The following describes two proteins that form a bound complex.

Contacts between the two chains:
Residue D77 in chain B is in contact with residue L8 in chain A (closest heavy-atom distance 4.8 Å).
Residue W167 in chain B interacts with residue E1 in chain A (closest heavy-atom distance 3.0 Å).
Residue Q155 in chain B is in contact with residue I5 in chain A (closest heavy-atom distance 3.3 Å).
Residue V67 in chain B is in contact with residue L2 in chain A (closest heavy-atom distance 3.5 Å).
Residue Y159 in chain B contacts residue A3 in chain A (closest heavy-atom distance 3.4 Å).
Residue Y84 in chain B is in contact with residue V10 in chain A (closest heavy-atom distance 2.9 Å).
Residue Y99 in chain B interacts with residue L2 in chain A (closest heavy-atom distance 3.5 Å).
Residue K146 in chain B is in contact with residue V10 in chain A (closest heavy-atom distance 3.0 Å).
Residue L81 in chain B contacts residue V10 in chain A (closest heavy-atom distance 4.0 Å).
Residue V152 in chain B contacts residue L8 in chain A (closest heavy-atom distance 3.7 Å).
Residue Y59 in chain B is in contact with residue E1 in chain A (closest heavy-atom distance 3.7 Å).
Residue K66 in chain B interacts with residue A4 in chain A (closest heavy-atom distance 4.0 Å).
Residue M45 in chain B interacts with residue L2 in chain A (closest heavy-atom distance 3.5 Å).
Residue E63 in chain B contacts residue E1 in chain A (closest heavy-atom distance 3.1 Å).
Residue W147 in chain B is in contact with residue V10 in chain A (closest heavy-atom distance 3.9 Å).
Residue T73 in chain B is in contact with residue L8 in chain A (closest heavy-atom distance 4.9 Å).
Residue V76 in chain B contacts residue T9 in chain A (closest heavy-atom distance 3.9 Å).
Residue H70 in chain B is in contact with residue A3 in chain A (closest heavy-atom distance 3.3 Å).
Residue Y123 in chain B interacts with residue V10 in chain A (closest heavy-atom distance 4.3 Å).
Residue M5 in chain B contacts residue E1 in chain A (closest heavy-atom distance 4.0 Å).
Residue R97 in chain B is in contact with residue I7 in chain A (closest heavy-atom distance 3.9 Å).
Residue H114 in chain B is in contact with residue I7 in chain A (closest heavy-atom distance 4.1 Å).
Residue L156 in chain B contacts residue I5 in chain A (closest heavy-atom distance 4.1 Å).
Residue L156 in chain B contacts residue G6 in chain A (closest heavy-atom distance 3.6 Å).
Residue A150 in chain B is in contact with residue L8 in chain A (closest heavy-atom distance 3.5 Å).
Residue Y99 in chain B is in contact with residue I7 in chain A (closest heavy-atom distance 3.6 Å).
Residue T142 in chain B interacts with residue V10 in chain A (closest heavy-atom distance 4.9 Å).
Residue L156 in chain B interacts with residue I7 in chain A (closest heavy-atom distance 4.5 Å).
Residue Y116 in chain B contacts residue V10 in chain A (closest heavy-atom distance 3.6 Å).
Residue W147 in chain B is in contact with residue T9 in chain A (closest heavy-atom distance 3.0 Å).
Residue T143 in chain B contacts residue V10 in chain A (closest heavy-atom distance 2.7 Å).
Residue K66 in chain B interacts with residue E1 in chain A (closest heavy-atom distance 3.2 Å).
Residue D77 in chain B is in contact with residue V10 in chain A (closest heavy-atom distance 3.0 Å).
Residue R97 in chain B contacts residue L8 in chain A (closest heavy-atom distance 4.3 Å).
Residue Y171 in chain B is in contact with residue E1 in chain A (closest heavy-atom distance 2.8 Å).
Residue Y7 in chain B is in contact with residue L2 in chain A (closest heavy-atom distance 3.5 Å).
Residue H70 in chain B is in contact with residue L2 in chain A (closest heavy-atom distance 4.2 Å).
Residue A158 in chain B is in contact with residue I5 in chain A (closest heavy-atom distance 4.4 Å).
Residue K146 in chain B interacts with residue L8 in chain A (closest heavy-atom distance 4.9 Å).
Residue T80 in chain B is in contact with residue V10 in chain A (closest heavy-atom distance 3.7 Å).
Residue H114 in chain B is in contact with residue G6 in chain A (closest heavy-atom distance 4.6 Å).
Residue F9 in chain B is in contact with residue L2 in chain A (closest heavy-atom distance 3.6 Å).
Residue K146 in chain B is in contact with residue T9 in chain A (closest heavy-atom distance 4.8 Å).
Residue T73 in chain B is in contact with residue I7 in chain A (closest heavy-atom distance 4.1 Å).
Residue Y99 in chain B is in contact with residue A3 in chain A (closest heavy-atom distance 3.0 Å).
Residue K66 in chain B is in contact with residue L2 in chain A (closest heavy-atom distance 2.9 Å).
Residue V152 in chain B interacts with residue G6 in chain A (closest heavy-atom distance 3.4 Å).
Residue Y159 in chain B is in contact with residue I5 in chain A (closest heavy-atom distance 4.4 Å).
Residue Q155 in chain B contacts residue G6 in chain A (closest heavy-atom distance 3.0 Å).
Residue Y7 in chain B interacts with residue E1 in chain A (closest heavy-atom distance 3.0 Å).
Residue H70 in chain B interacts with residue I7 in chain A (closest heavy-atom distance 3.8 Å).
Residue W147 in chain B contacts residue L8 in chain A (closest heavy-atom distance 3.4 Å).
Residue T73 in chain B contacts residue T9 in chain A (closest heavy-atom distance 3.7 Å).
Residue K66 in chain B contacts residue A3 in chain A (closest heavy-atom distance 3.9 Å).
Residue D77 in chain B interacts with residue T9 in chain A (closest heavy-atom distance 3.2 Å).
Residue Y159 in chain B contacts residue A4 in chain A (closest heavy-atom distance 4.7 Å).
Residue E63 in chain B interacts with residue L2 in chain A (closest heavy-atom distance 2.9 Å).
Residue Y159 in chain B contacts residue L2 in chain A (closest heavy-atom distance 3.6 Å).
Residue T163 in chain B interacts with residue E1 in chain A (closest heavy-atom distance 4.8 Å).
Residue Y159 in chain B interacts with residue E1 in chain A (closest heavy-atom distance 2.7 Å).

Sequence of chain B:
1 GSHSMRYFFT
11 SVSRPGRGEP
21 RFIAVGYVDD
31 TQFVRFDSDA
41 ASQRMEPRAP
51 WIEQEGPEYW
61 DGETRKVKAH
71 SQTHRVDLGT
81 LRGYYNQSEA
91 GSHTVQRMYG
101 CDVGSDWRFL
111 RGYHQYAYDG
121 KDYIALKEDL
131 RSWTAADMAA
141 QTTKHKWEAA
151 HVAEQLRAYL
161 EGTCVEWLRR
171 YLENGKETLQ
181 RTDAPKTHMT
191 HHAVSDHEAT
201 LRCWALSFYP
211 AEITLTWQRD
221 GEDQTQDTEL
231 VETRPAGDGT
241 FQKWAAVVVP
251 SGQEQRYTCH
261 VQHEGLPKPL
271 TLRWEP

Sequence of chain A:
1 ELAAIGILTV